Sequence of the second protein:
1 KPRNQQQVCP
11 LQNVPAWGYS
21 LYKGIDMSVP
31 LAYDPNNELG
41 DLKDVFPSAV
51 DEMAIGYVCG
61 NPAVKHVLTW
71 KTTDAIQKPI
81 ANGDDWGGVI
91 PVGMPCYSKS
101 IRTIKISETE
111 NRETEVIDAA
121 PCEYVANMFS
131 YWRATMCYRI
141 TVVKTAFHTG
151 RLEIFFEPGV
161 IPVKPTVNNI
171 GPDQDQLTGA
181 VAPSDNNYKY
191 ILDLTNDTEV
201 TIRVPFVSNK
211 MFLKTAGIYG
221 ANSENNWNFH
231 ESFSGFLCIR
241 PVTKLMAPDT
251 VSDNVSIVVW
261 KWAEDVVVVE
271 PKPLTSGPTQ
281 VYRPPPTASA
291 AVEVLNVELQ

Interface contacts:
Residue N13 in the second protein is in contact with residue L11 in the first protein (closest heavy-atom distance 4.1 Å).
Residue D34 in the second protein is in contact with residue Y22 in the first protein (closest heavy-atom distance 3.7 Å).
Residue Q7 in the second protein contacts residue N4 in the first protein (closest heavy-atom distance 2.8 Å).
Residue P30 in the second protein contacts residue W17 in the first protein (closest heavy-atom distance 3.7 Å).
Residue M27 in the second protein contacts residue Q12 in the first protein (closest heavy-atom distance 3.4 Å).
Residue V29 in the second protein interacts with residue W17 in the first protein (closest heavy-atom distance 3.1 Å).
Residue A32 in the second protein interacts with residue L21 in the first protein (closest heavy-atom distance 3.4 Å).
Residue P10 in the second protein contacts residue C9 in the first protein (closest heavy-atom distance 3.4 Å).
Residue P10 in the second protein interacts with residue Q7 in the first protein (closest heavy-atom distance 3.2 Å).
Residue Q7 in the second protein contacts residue Q6 in the first protein (closest heavy-atom distance 4.0 Å).
Residue N36 in the second protein interacts with residue K23 in the first protein (closest heavy-atom distance 3.6 Å).
Residue Y33 in the second protein is in contact with residue L21 in the first protein (closest heavy-atom distance 3.7 Å).
Residue A16 in the second protein contacts residue Q12 in the first protein (closest heavy-atom distance 4.6 Å).
Residue P35 in the second protein is in contact with residue Y22 in the first protein (closest heavy-atom distance 4.1 Å).
Residue L11 in the second protein interacts with residue P10 in the first protein (closest heavy-atom distance 4.3 Å).
Residue Q12 in the second protein interacts with residue L11 in the first protein (closest heavy-atom distance 2.9 Å).
Residue P10 in the second protein interacts with residue N4 in the first protein (closest heavy-atom distance 4.5 Å).
Residue A32 in the second protein contacts residue S20 in the first protein (closest heavy-atom distance 3.5 Å).
Residue D34 in the second protein interacts with residue L21 in the first protein (closest heavy-atom distance 4.4 Å).
Residue P10 in the second protein is in contact with residue Q6 in the first protein (closest heavy-atom distance 4.0 Å).
Residue V8 in the second protein is in contact with residue N4 in the first protein (closest heavy-atom distance 5.0 Å).
Residue D34 in the second protein contacts residue K23 in the first protein (closest heavy-atom distance 4.2 Å).
Residue P35 in the second protein interacts with residue G24 in the first protein (closest heavy-atom distance 4.7 Å).
Residue Y33 in the second protein is in contact with residue K23 in the first protein (closest heavy-atom distance 4.6 Å).
Residue C9 in the second protein is in contact with residue Q6 in the first protein (closest heavy-atom distance 3.0 Å).
Residue Q12 in the second protein contacts residue C9 in the first protein (closest heavy-atom distance 3.6 Å).
Residue P35 in the second protein contacts residue L21 in the first protein (closest heavy-atom distance 3.6 Å).
Residue N13 in the second protein contacts residue N13 in the first protein (closest heavy-atom distance 4.4 Å).
Residue Y33 in the second protein contacts residue S20 in the first protein (closest heavy-atom distance 4.8 Å).
Residue W17 in the second protein interacts with residue P10 in the first protein (closest heavy-atom distance 4.6 Å).
Residue M27 in the second protein interacts with residue V14 in the first protein (closest heavy-atom distance 4.5 Å).
Residue Q12 in the second protein contacts residue V8 in the first protein (closest heavy-atom distance 3.9 Å).
Residue A32 in the second protein interacts with residue P271 in the first protein (closest heavy-atom distance 4.2 Å).
Residue V29 in the second protein contacts residue G18 in the first protein (closest heavy-atom distance 3.4 Å).
Residue L11 in the second protein contacts residue L11 in the first protein (closest heavy-atom distance 2.9 Å).
Residue L11 in the second protein is in contact with residue C9 in the first protein (closest heavy-atom distance 3.2 Å).
Residue Y33 in the second protein contacts residue Y22 in the first protein (closest heavy-atom distance 3.1 Å).
Residue P35 in the second protein interacts with residue K23 in the first protein (closest heavy-atom distance 3.0 Å).
Residue Q12 in the second protein interacts with residue P10 in the first protein (closest heavy-atom distance 3.7 Å).
Residue N13 in the second protein interacts with residue Q12 in the first protein (closest heavy-atom distance 4.1 Å).
Residue P30 in the second protein contacts residue L21 in the first protein (closest heavy-atom distance 3.7 Å).
Residue V14 in the second protein contacts residue P10 in the first protein (closest heavy-atom distance 3.5 Å).
Residue P15 in the second protein interacts with residue Q12 in the first protein (closest heavy-atom distance 3.7 Å).
Residue V14 in the second protein contacts residue L11 in the first protein (closest heavy-atom distance 3.4 Å).
Residue M27 in the second protein is in contact with residue W17 in the first protein (closest heavy-atom distance 2.9 Å).
Residue P15 in the second protein contacts residue L11 in the first protein (closest heavy-atom distance 3.4 Å).
Residue Y33 in the second protein is in contact with residue P271 in the first protein (closest heavy-atom distance 4.2 Å).
Residue L11 in the second protein interacts with residue V8 in the first protein (closest heavy-atom distance 3.5 Å).
Residue P10 in the second protein interacts with residue V8 in the first protein (closest heavy-atom distance 3.5 Å).
Residue S28 in the second protein is in contact with residue W17 in the first protein (closest heavy-atom distance 3.5 Å).

Sequence of the first protein:
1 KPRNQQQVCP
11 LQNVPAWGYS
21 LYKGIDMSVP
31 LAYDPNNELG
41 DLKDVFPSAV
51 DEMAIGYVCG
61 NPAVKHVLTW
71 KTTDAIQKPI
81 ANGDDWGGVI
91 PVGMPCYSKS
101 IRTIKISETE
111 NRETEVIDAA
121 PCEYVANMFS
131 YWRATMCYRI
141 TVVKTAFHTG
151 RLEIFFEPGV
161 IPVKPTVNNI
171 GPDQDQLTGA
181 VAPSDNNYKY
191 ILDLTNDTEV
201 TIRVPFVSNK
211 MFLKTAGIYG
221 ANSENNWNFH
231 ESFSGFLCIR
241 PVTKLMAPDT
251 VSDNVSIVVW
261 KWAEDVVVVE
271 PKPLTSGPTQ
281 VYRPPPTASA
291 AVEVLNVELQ

The following describes two proteins that form a bound complex.